The following describes two proteins that form a bound complex.

Sequence of chain B:
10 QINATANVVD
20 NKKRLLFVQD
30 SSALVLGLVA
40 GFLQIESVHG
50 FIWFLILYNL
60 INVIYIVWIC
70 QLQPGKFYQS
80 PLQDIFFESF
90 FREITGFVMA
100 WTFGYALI

Sequence of chain A:
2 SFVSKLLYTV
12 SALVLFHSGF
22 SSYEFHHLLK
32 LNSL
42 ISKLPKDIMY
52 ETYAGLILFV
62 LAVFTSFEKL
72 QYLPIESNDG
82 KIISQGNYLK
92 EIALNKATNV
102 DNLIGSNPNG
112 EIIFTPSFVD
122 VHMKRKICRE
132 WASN

Contacts between the two chains:
Residue I93 in chain A is in contact with residue Q78 in chain B (closest heavy-atom distance 3.4 Å).
Residue F65 in chain A contacts residue W67 in chain B (closest heavy-atom distance 3.7 Å).
Residue I93 in chain A interacts with residue F76 in chain B (closest heavy-atom distance 3.3 Å).
Residue S23 in chain A interacts with residue F41 in chain B (closest heavy-atom distance 2.5 Å).
Residue F68 in chain A contacts residue R23 in chain B (closest heavy-atom distance 3.3 Å).
Residue Y24 in chain A is in contact with residue I107 in chain B (closest heavy-atom distance 3.7 Å).
Residue A94 in chain A contacts residue Q10 in chain B (closest heavy-atom distance 3.5 Å).
Residue H27 in chain A contacts residue I107 in chain B (closest heavy-atom distance 3.8 Å).
Residue E92 in chain A interacts with residue N16 in chain B (closest heavy-atom distance 2.4 Å).
Residue L16 in chain A interacts with residue V38 in chain B (closest heavy-atom distance 3.8 Å).
Residue K91 in chain A is in contact with residue N20 in chain B (closest heavy-atom distance 2.5 Å).
Residue K91 in chain A interacts with residue D19 in chain B (closest heavy-atom distance 3.2 Å).
Residue L90 in chain A is in contact with residue Y77 in chain B (closest heavy-atom distance 3.6 Å).
Residue F60 in chain A interacts with residue V34 in chain B (closest heavy-atom distance 3.2 Å).
Residue L90 in chain A contacts residue F76 in chain B (closest heavy-atom distance 3.7 Å).
Residue K91 in chain A contacts residue F76 in chain B (closest heavy-atom distance 3.7 Å).
Residue Y54 in chain A interacts with residue W52 in chain B (closest heavy-atom distance 3.5 Å).
Residue Y54 in chain A interacts with residue L42 in chain B (closest heavy-atom distance 3.6 Å).
Residue V64 in chain A contacts residue V27 in chain B (closest heavy-atom distance 3.8 Å).
Residue I93 in chain A contacts residue K75 in chain B (closest heavy-atom distance 3.0 Å).
Residue L90 in chain A contacts residue I68 in chain B (closest heavy-atom distance 3.8 Å).
Residue A98 in chain A interacts with residue A13 in chain B (closest heavy-atom distance 3.7 Å).
Residue I93 in chain A is in contact with residue N20 in chain B (closest heavy-atom distance 3.5 Å).
Residue T53 in chain A contacts residue L42 in chain B (closest heavy-atom distance 3.3 Å).
Residue A94 in chain A is in contact with residue I11 in chain B (closest heavy-atom distance 3.8 Å).
Residue F65 in chain A contacts residue I68 in chain B (closest heavy-atom distance 3.6 Å).
Residue Y24 in chain A is in contact with residue L106 in chain B (closest heavy-atom distance 3.8 Å).
Residue Y89 in chain A contacts residue W67 in chain B (closest heavy-atom distance 3.3 Å).
Residue H28 in chain A contacts residue I107 in chain B (closest heavy-atom distance 3.4 Å).
Residue I93 in chain A is in contact with residue N12 in chain B (closest heavy-atom distance 3.3 Å).
Residue K31 in chain A interacts with residue I107 in chain B (closest heavy-atom distance 3.8 Å).
Residue L90 in chain A is in contact with residue Y64 in chain B (closest heavy-atom distance 3.4 Å).
Residue I93 in chain A contacts residue V17 in chain B (closest heavy-atom distance 3.7 Å).
Residue K70 in chain A contacts residue Q70 in chain B (closest heavy-atom distance 2.9 Å).
Residue F65 in chain A contacts residue I60 in chain B (closest heavy-atom distance 3.3 Å).
Residue G20 in chain A contacts residue F41 in chain B (closest heavy-atom distance 3.7 Å).
Residue I93 in chain A is in contact with residue A13 in chain B (closest heavy-atom distance 2.6 Å).
Residue Y89 in chain A interacts with residue Q70 in chain B (closest heavy-atom distance 3.4 Å).
Residue V61 in chain A is in contact with residue I60 in chain B (closest heavy-atom distance 3.8 Å).
Residue Y89 in chain A is in contact with residue I68 in chain B (closest heavy-atom distance 3.6 Å).
Residue N88 in chain A contacts residue Q70 in chain B (closest heavy-atom distance 3.5 Å).
Residue A98 in chain A contacts residue N16 in chain B (closest heavy-atom distance 3.5 Å).
Residue L95 in chain A contacts residue I11 in chain B (closest heavy-atom distance 3.0 Å).
Residue Y9 in chain A is in contact with residue F26 in chain B (closest heavy-atom distance 3.3 Å).
Residue F68 in chain A contacts residue I68 in chain B (closest heavy-atom distance 3.6 Å).
Residue L16 in chain A contacts residue V34 in chain B (closest heavy-atom distance 3.8 Å).
Residue L57 in chain A contacts residue L56 in chain B (closest heavy-atom distance 3.8 Å).
Residue F68 in chain A contacts residue V27 in chain B (closest heavy-atom distance 3.5 Å).
Residue F65 in chain A is in contact with residue I63 in chain B (closest heavy-atom distance 3.6 Å).
Residue G20 in chain A is in contact with residue I107 in chain B (closest heavy-atom distance 3.3 Å).
Residue H27 in chain A contacts residue Q43 in chain B (closest heavy-atom distance 3.4 Å).
Residue G87 in chain A is in contact with residue Q70 in chain B (closest heavy-atom distance 2.9 Å).
Residue F60 in chain A is in contact with residue S30 in chain B (closest heavy-atom distance 3.5 Å).
Residue L90 in chain A interacts with residue N20 in chain B (closest heavy-atom distance 3.4 Å).
Residue L57 in chain A contacts residue L35 in chain B (closest heavy-atom distance 3.7 Å).
Residue K91 in chain A interacts with residue N16 in chain B (closest heavy-atom distance 3.4 Å).
Residue E92 in chain A interacts with residue K75 in chain B (closest heavy-atom distance 3.3 Å).
Residue L16 in chain A contacts residue F41 in chain B (closest heavy-atom distance 3.3 Å).
Residue S23 in chain A contacts residue I107 in chain B (closest heavy-atom distance 3.4 Å).
Residue F65 in chain A interacts with residue Y64 in chain B (closest heavy-atom distance 3.5 Å).